Sequence of the second protein:
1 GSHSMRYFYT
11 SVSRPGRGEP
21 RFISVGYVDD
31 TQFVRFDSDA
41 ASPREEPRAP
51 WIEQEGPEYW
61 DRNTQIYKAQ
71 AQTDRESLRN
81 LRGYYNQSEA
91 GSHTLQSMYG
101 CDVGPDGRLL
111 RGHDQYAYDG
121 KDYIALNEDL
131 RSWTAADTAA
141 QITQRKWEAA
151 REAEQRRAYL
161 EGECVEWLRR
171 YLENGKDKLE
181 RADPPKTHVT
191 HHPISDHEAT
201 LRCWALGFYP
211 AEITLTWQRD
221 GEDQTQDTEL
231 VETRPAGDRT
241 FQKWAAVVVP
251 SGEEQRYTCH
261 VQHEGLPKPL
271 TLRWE

Contacts between the two chains:
Residue Y99 in the second protein is in contact with residue P2 in the first protein (closest heavy-atom distance 3.2 Å).
Residue Y67 in the second protein interacts with residue P2 in the first protein (closest heavy-atom distance 3.7 Å).
Residue Y59 in the second protein is in contact with residue S1 in the first protein (closest heavy-atom distance 3.3 Å).
Residue E152 in the second protein interacts with residue Y7 in the first protein (closest heavy-atom distance 3.3 Å).
Residue S77 in the second protein contacts residue Y8 in the first protein (closest heavy-atom distance 3.7 Å).
Residue R156 in the second protein contacts residue Y7 in the first protein (closest heavy-atom distance 3.4 Å).
Residue N80 in the second protein is in contact with residue L9 in the first protein (closest heavy-atom distance 2.7 Å).
Residue Q70 in the second protein interacts with residue Y5 in the first protein (closest heavy-atom distance 4.5 Å).
Residue Y123 in the second protein is in contact with residue L9 in the first protein (closest heavy-atom distance 3.9 Å).
Residue W147 in the second protein contacts residue L9 in the first protein (closest heavy-atom distance 3.7 Å).
Residue Y159 in the second protein contacts residue P2 in the first protein (closest heavy-atom distance 4.5 Å).
Residue R62 in the second protein contacts residue W4 in the first protein (closest heavy-atom distance 3.4 Å).
Residue D114 in the second protein is in contact with residue R3 in the first protein (closest heavy-atom distance 2.7 Å).
Residue Y159 in the second protein interacts with residue Y5 in the first protein (closest heavy-atom distance 4.2 Å).
Residue E163 in the second protein interacts with residue W4 in the first protein (closest heavy-atom distance 3.4 Å).
Residue Y9 in the second protein is in contact with residue P2 in the first protein (closest heavy-atom distance 3.4 Å).
Residue Y84 in the second protein interacts with residue L9 in the first protein (closest heavy-atom distance 2.4 Å).
Residue W167 in the second protein is in contact with residue S1 in the first protein (closest heavy-atom distance 3.2 Å).
Residue S77 in the second protein contacts residue L9 in the first protein (closest heavy-atom distance 3.0 Å).
Residue N80 in the second protein is in contact with residue Y8 in the first protein (closest heavy-atom distance 4.1 Å).
Residue Y7 in the second protein interacts with residue P2 in the first protein (closest heavy-atom distance 3.6 Å).
Residue L81 in the second protein contacts residue L9 in the first protein (closest heavy-atom distance 3.9 Å).
Residue E163 in the second protein is in contact with residue Y5 in the first protein (closest heavy-atom distance 4.5 Å).
Residue Q70 in the second protein is in contact with residue R3 in the first protein (closest heavy-atom distance 4.6 Å).
Residue E45 in the second protein contacts residue P2 in the first protein (closest heavy-atom distance 4.1 Å).
Residue I66 in the second protein contacts residue P2 in the first protein (closest heavy-atom distance 3.7 Å).
Residue K146 in the second protein contacts residue L9 in the first protein (closest heavy-atom distance 2.6 Å).
Residue N63 in the second protein contacts residue P2 in the first protein (closest heavy-atom distance 3.6 Å).
Residue M5 in the second protein interacts with residue S1 in the first protein (closest heavy-atom distance 4.2 Å).
Residue L95 in the second protein interacts with residue L9 in the first protein (closest heavy-atom distance 3.7 Å).
Residue T73 in the second protein contacts residue F6 in the first protein (closest heavy-atom distance 3.2 Å).
Residue A69 in the second protein is in contact with residue F6 in the first protein (closest heavy-atom distance 3.5 Å).
Residue E76 in the second protein is in contact with residue Y8 in the first protein (closest heavy-atom distance 3.5 Å).
Residue K146 in the second protein interacts with residue Y8 in the first protein (closest heavy-atom distance 3.0 Å).
Residue I66 in the second protein interacts with residue F6 in the first protein (closest heavy-atom distance 3.8 Å).
Residue T73 in the second protein contacts residue Y7 in the first protein (closest heavy-atom distance 3.8 Å).
Residue Y116 in the second protein contacts residue L9 in the first protein (closest heavy-atom distance 3.8 Å).
Residue S77 in the second protein contacts residue Y7 in the first protein (closest heavy-atom distance 4.0 Å).
Residue R62 in the second protein is in contact with residue P2 in the first protein (closest heavy-atom distance 4.7 Å).
Residue Y171 in the second protein contacts residue S1 in the first protein (closest heavy-atom distance 2.7 Å).
Residue R62 in the second protein interacts with residue S1 in the first protein (closest heavy-atom distance 3.9 Å).
Residue I66 in the second protein contacts residue W4 in the first protein (closest heavy-atom distance 4.0 Å).
Residue T143 in the second protein interacts with residue L9 in the first protein (closest heavy-atom distance 2.6 Å).
Residue Q155 in the second protein contacts residue Y7 in the first protein (closest heavy-atom distance 3.0 Å).
Residue Y159 in the second protein contacts residue R3 in the first protein (closest heavy-atom distance 3.2 Å).
Residue N63 in the second protein interacts with residue S1 in the first protein (closest heavy-atom distance 3.5 Å).
Residue Y9 in the second protein is in contact with residue R3 in the first protein (closest heavy-atom distance 4.4 Å).
Residue W147 in the second protein is in contact with residue Y8 in the first protein (closest heavy-atom distance 2.9 Å).
Residue E163 in the second protein interacts with residue P2 in the first protein (closest heavy-atom distance 4.4 Å).
Residue I66 in the second protein is in contact with residue R3 in the first protein (closest heavy-atom distance 3.1 Å).
Residue Q70 in the second protein interacts with residue F6 in the first protein (closest heavy-atom distance 3.4 Å).
Residue R156 in the second protein interacts with residue R3 in the first protein (closest heavy-atom distance 3.3 Å).
Residue Y116 in the second protein interacts with residue R3 in the first protein (closest heavy-atom distance 3.6 Å).
Residue Y159 in the second protein is in contact with residue S1 in the first protein (closest heavy-atom distance 3.7 Å).
Residue T73 in the second protein contacts residue Y8 in the first protein (closest heavy-atom distance 3.7 Å).
Residue Q155 in the second protein is in contact with residue Y5 in the first protein (closest heavy-atom distance 3.5 Å).
Residue Y99 in the second protein is in contact with residue R3 in the first protein (closest heavy-atom distance 2.9 Å).
Residue Y7 in the second protein is in contact with residue S1 in the first protein (closest heavy-atom distance 3.0 Å).
Residue W147 in the second protein contacts residue Y7 in the first protein (closest heavy-atom distance 4.5 Å).
Residue E163 in the second protein is in contact with residue R3 in the first protein (closest heavy-atom distance 4.5 Å).

This data describes a binding interaction between two proteins.

Sequence of the first protein:
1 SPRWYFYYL